Contacts between the two chains:
Residue A12 in the first protein contacts residue A12 in the second protein (closest heavy-atom distance 3.5 Å).
Residue R5 in the first protein interacts with residue F16 in the second protein (closest heavy-atom distance 3.6 Å).
Residue A12 in the first protein contacts residue L9 in the second protein (closest heavy-atom distance 4.8 Å).
Residue L20 in the first protein interacts with residue M1 in the second protein (closest heavy-atom distance 3.9 Å).
Residue H8 in the first protein is in contact with residue A12 in the second protein (closest heavy-atom distance 3.5 Å).
Residue F16 in the first protein interacts with residue E4 in the second protein (closest heavy-atom distance 3.6 Å).
Residue M1 in the first protein is in contact with residue L20 in the second protein (closest heavy-atom distance 4.1 Å).
Residue R5 in the first protein interacts with residue E13 in the second protein (closest heavy-atom distance 3.2 Å).
Residue E4 in the first protein interacts with residue F16 in the second protein (closest heavy-atom distance 4.0 Å).
Residue L9 in the first protein interacts with residue A12 in the second protein (closest heavy-atom distance 4.9 Å).
Residue L20 in the first protein is in contact with residue E4 in the second protein (closest heavy-atom distance 4.9 Å).
Residue E13 in the first protein is in contact with residue R5 in the second protein (closest heavy-atom distance 4.2 Å).
Residue F16 in the first protein interacts with residue R5 in the second protein (closest heavy-atom distance 3.5 Å).
Residue E13 in the first protein contacts residue L9 in the second protein (closest heavy-atom distance 4.2 Å).
Residue H8 in the first protein interacts with residue F16 in the second protein (closest heavy-atom distance 3.4 Å).
Residue R5 in the first protein interacts with residue L17 in the second protein (closest heavy-atom distance 3.9 Å).
Residue L9 in the first protein is in contact with residue L9 in the second protein (closest heavy-atom distance 4.1 Å).
Residue R5 in the first protein contacts residue R28 in the second protein (closest heavy-atom distance 4.9 Å).
Residue F16 in the first protein interacts with residue H8 in the second protein (closest heavy-atom distance 3.4 Å).
Residue E4 in the first protein contacts residue L20 in the second protein (closest heavy-atom distance 3.4 Å).
Residue H8 in the first protein is in contact with residue E13 in the second protein (closest heavy-atom distance 5.0 Å).
Residue M1 in the first protein interacts with residue F16 in the second protein (closest heavy-atom distance 4.2 Å).
Residue L9 in the first protein interacts with residue E13 in the second protein (closest heavy-atom distance 4.1 Å).
Residue A12 in the first protein is in contact with residue H8 in the second protein (closest heavy-atom distance 3.6 Å).
Residue F16 in the first protein contacts residue M1 in the second protein (closest heavy-atom distance 4.1 Å).

These two protein chains interact to form a complex.

Sequence of the first protein:
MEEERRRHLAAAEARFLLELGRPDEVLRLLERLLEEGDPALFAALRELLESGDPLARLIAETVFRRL

Sequence of the second protein:
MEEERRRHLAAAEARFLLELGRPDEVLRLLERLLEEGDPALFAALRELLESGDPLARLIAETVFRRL